This data describes a binding interaction between two proteins.

Sequence of chain B:
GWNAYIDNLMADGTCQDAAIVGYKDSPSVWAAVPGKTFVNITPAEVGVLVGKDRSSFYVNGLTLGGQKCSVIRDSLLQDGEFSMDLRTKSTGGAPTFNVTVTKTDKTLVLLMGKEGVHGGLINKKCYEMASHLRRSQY

Sequence of chain A:
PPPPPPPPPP

Contacts between the two chains:
Residue G1 in chain B interacts with residue P6 in chain A (closest heavy-atom distance 4.7 Å).
Residue S136 in chain B contacts residue P4 in chain A (closest heavy-atom distance 3.9 Å).
Residue Y138 in chain B interacts with residue P5 in chain A (closest heavy-atom distance 3.0 Å).
Residue N8 in chain B is in contact with residue P2 in chain A (closest heavy-atom distance 4.4 Å).
Residue W2 in chain B contacts residue P4 in chain A (closest heavy-atom distance 4.9 Å).
Residue Y5 in chain B interacts with residue P5 in chain A (closest heavy-atom distance 3.4 Å).
Residue W2 in chain B interacts with residue P7 in chain A (closest heavy-atom distance 4.3 Å).
Residue H132 in chain B is in contact with residue P3 in chain A (closest heavy-atom distance 4.8 Å).
Residue Y5 in chain B interacts with residue P2 in chain A (closest heavy-atom distance 3.0 Å).
Residue H132 in chain B is in contact with residue P2 in chain A (closest heavy-atom distance 2.7 Å).
Residue A4 in chain B is in contact with residue P2 in chain A (closest heavy-atom distance 4.6 Å).
Residue Y5 in chain B contacts residue P3 in chain A (closest heavy-atom distance 3.1 Å).
Residue Y5 in chain B contacts residue P4 in chain A (closest heavy-atom distance 3.4 Å).
Residue Y138 in chain B interacts with residue P7 in chain A (closest heavy-atom distance 4.0 Å).
Residue W2 in chain B is in contact with residue P5 in chain A (closest heavy-atom distance 3.5 Å).
Residue W2 in chain B is in contact with residue P6 in chain A (closest heavy-atom distance 2.7 Å).
Residue W2 in chain B contacts residue P8 in chain A (closest heavy-atom distance 4.8 Å).
Residue N8 in chain B contacts residue P1 in chain A (closest heavy-atom distance 4.5 Å).
Residue Y138 in chain B is in contact with residue P6 in chain A (closest heavy-atom distance 4.2 Å).
Residue Y138 in chain B contacts residue P4 in chain A (closest heavy-atom distance 3.3 Å).
Residue W30 in chain B interacts with residue P8 in chain A (closest heavy-atom distance 3.4 Å).
Residue H132 in chain B is in contact with residue P1 in chain A (closest heavy-atom distance 3.8 Å).
Residue G1 in chain B contacts residue P5 in chain A (closest heavy-atom distance 3.4 Å).